Sequence of protein 1:
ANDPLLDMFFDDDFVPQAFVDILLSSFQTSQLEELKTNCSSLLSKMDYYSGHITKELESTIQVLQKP

Sequence of protein 2:
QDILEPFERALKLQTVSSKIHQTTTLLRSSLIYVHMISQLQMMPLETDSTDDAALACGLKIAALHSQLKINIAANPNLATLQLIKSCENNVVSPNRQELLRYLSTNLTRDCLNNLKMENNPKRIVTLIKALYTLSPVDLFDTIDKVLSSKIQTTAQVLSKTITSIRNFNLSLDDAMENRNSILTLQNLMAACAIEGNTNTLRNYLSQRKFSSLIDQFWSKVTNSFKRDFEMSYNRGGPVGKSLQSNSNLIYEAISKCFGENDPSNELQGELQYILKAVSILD

These two protein chains interact to form a complex.

Residue-level contacts at the interface:
Residue I27 in protein 2 is in contact with residue F13 in protein 1 (closest heavy-atom distance 3.6 Å).
Residue H42 in protein 2 contacts residue K40 in protein 1 (closest heavy-atom distance 3.5 Å).
Residue K19 in protein 2 interacts with residue D16 in protein 1 (closest heavy-atom distance 2.8 Å).
Residue L34 in protein 2 is in contact with residue C43 in protein 1 (closest heavy-atom distance 4.0 Å).
Residue L20 in protein 2 interacts with residue L61 in protein 1 (closest heavy-atom distance 3.8 Å).
Residue L33 in protein 2 is in contact with residue V24 in protein 1 (closest heavy-atom distance 3.5 Å).
Residue I27 in protein 2 contacts residue S54 in protein 1 (closest heavy-atom distance 3.8 Å).
Residue R35 in protein 2 interacts with residue L47 in protein 1 (closest heavy-atom distance 3.6 Å).
Residue L20 in protein 2 is in contact with residue F14 in protein 1 (closest heavy-atom distance 3.8 Å).
Residue K26 in protein 2 contacts residue F18 in protein 1 (closest heavy-atom distance 3.4 Å).
Residue Q29 in protein 2 interacts with residue P20 in protein 1 (closest heavy-atom distance 3.3 Å).
Residue V23 in protein 2 is in contact with residue I57 in protein 1 (closest heavy-atom distance 3.8 Å).
Residue S93 in protein 2 is in contact with residue Q32 in protein 1 (closest heavy-atom distance 3.0 Å).
Residue N97 in protein 2 interacts with residue Q32 in protein 1 (closest heavy-atom distance 2.8 Å).
Residue L90 in protein 2 is in contact with residue F31 in protein 1 (closest heavy-atom distance 3.9 Å).
Residue S24 in protein 2 is in contact with residue I57 in protein 1 (closest heavy-atom distance 3.8 Å).
Residue K19 in protein 2 contacts residue F14 in protein 1 (closest heavy-atom distance 2.6 Å).
Residue V41 in protein 2 is in contact with residue L36 in protein 1 (closest heavy-atom distance 3.6 Å).
Residue Q89 in protein 2 interacts with residue D25 in protein 1 (closest heavy-atom distance 3.2 Å).
Residue T31 in protein 2 interacts with residue D51 in protein 1 (closest heavy-atom distance 3.9 Å).
Residue T30 in protein 2 is in contact with residue F13 in protein 1 (closest heavy-atom distance 3.5 Å).
Residue L88 in protein 2 is in contact with residue Q21 in protein 1 (closest heavy-atom distance 3.6 Å).
Residue T30 in protein 2 interacts with residue M50 in protein 1 (closest heavy-atom distance 3.5 Å).
Residue L34 in protein 2 contacts residue L46 in protein 1 (closest heavy-atom distance 3.8 Å).
Residue P13 in protein 2 is in contact with residue V67 in protein 1 (closest heavy-atom distance 3.6 Å).
Residue L34 in protein 2 contacts residue L47 in protein 1 (closest heavy-atom distance 3.6 Å).
Residue I27 in protein 2 interacts with residue M50 in protein 1 (closest heavy-atom distance 3.8 Å).
Residue I27 in protein 2 contacts residue Y53 in protein 1 (closest heavy-atom distance 4.0 Å).
Residue N84 in protein 2 interacts with residue Q21 in protein 1 (closest heavy-atom distance 3.1 Å).
Residue V41 in protein 2 interacts with residue K40 in protein 1 (closest heavy-atom distance 3.6 Å).
Residue S45 in protein 2 interacts with residue K40 in protein 1 (closest heavy-atom distance 2.8 Å).
Residue L20 in protein 2 is in contact with residue T64 in protein 1 (closest heavy-atom distance 3.6 Å).
Residue K26 in protein 2 contacts residue P20 in protein 1 (closest heavy-atom distance 3.9 Å).
Residue K26 in protein 2 is in contact with residue D16 in protein 1 (closest heavy-atom distance 3.0 Å).
Residue S37 in protein 2 contacts residue L28 in protein 1 (closest heavy-atom distance 3.9 Å).
Residue T30 in protein 2 contacts residue F23 in protein 1 (closest heavy-atom distance 3.8 Å).
Residue P13 in protein 2 is in contact with residue T64 in protein 1 (closest heavy-atom distance 3.6 Å).
Residue L90 in protein 2 is in contact with residue Q32 in protein 1 (closest heavy-atom distance 3.4 Å).
Residue T87 in protein 2 is in contact with residue Q21 in protein 1 (closest heavy-atom distance 3.5 Å).
Residue L90 in protein 2 is in contact with residue S29 in protein 1 (closest heavy-atom distance 3.3 Å).
Residue S24 in protein 2 contacts residue T58 in protein 1 (closest heavy-atom distance 3.9 Å).
Residue T30 in protein 2 interacts with residue F18 in protein 1 (closest heavy-atom distance 3.5 Å).
Residue L34 in protein 2 is in contact with residue V24 in protein 1 (closest heavy-atom distance 3.7 Å).
Residue L38 in protein 2 contacts residue K40 in protein 1 (closest heavy-atom distance 3.9 Å).
Residue R35 in protein 2 is in contact with residue D51 in protein 1 (closest heavy-atom distance 2.7 Å).
Residue T31 in protein 2 interacts with residue M50 in protein 1 (closest heavy-atom distance 3.3 Å).
Residue L20 in protein 2 is in contact with residue I57 in protein 1 (closest heavy-atom distance 4.0 Å).
Residue T30 in protein 2 contacts residue P20 in protein 1 (closest heavy-atom distance 3.5 Å).
Residue V23 in protein 2 interacts with residue F14 in protein 1 (closest heavy-atom distance 3.7 Å).
Residue T31 in protein 2 interacts with residue L47 in protein 1 (closest heavy-atom distance 4.0 Å).
Residue V23 in protein 2 contacts residue F13 in protein 1 (closest heavy-atom distance 3.9 Å).
Residue A17 in protein 2 interacts with residue T64 in protein 1 (closest heavy-atom distance 3.7 Å).
Residue S45 in protein 2 interacts with residue L36 in protein 1 (closest heavy-atom distance 3.7 Å).
Residue F14 in protein 2 contacts residue L68 in protein 1 (closest heavy-atom distance 3.8 Å).
Residue A17 in protein 2 is in contact with residue L61 in protein 1 (closest heavy-atom distance 4.0 Å).
Residue P13 in protein 2 interacts with residue L68 in protein 1 (closest heavy-atom distance 3.4 Å).
Residue L88 in protein 2 contacts residue D25 in protein 1 (closest heavy-atom distance 3.4 Å).
Residue L90 in protein 2 is in contact with residue L28 in protein 1 (closest heavy-atom distance 3.6 Å).
Residue K26 in protein 2 interacts with residue D15 in protein 1 (closest heavy-atom distance 3.5 Å).
Residue C94 in protein 2 is in contact with residue Q32 in protein 1 (closest heavy-atom distance 3.5 Å).